Contacts between the two chains:
Residue C20 in chain B contacts residue D19 in chain A (closest heavy-atom distance 4.5 Å).
Residue L37 in chain B is in contact with residue S55 in chain A (closest heavy-atom distance 4.8 Å).
Residue V22 in chain B interacts with residue I54 in chain A (closest heavy-atom distance 4.0 Å).
Residue V22 in chain B contacts residue V39 in chain A (closest heavy-atom distance 4.2 Å).
Residue T17 in chain B is in contact with residue R50 in chain A (closest heavy-atom distance 4.1 Å).
Residue I41 in chain B is in contact with residue C20 in chain A (closest heavy-atom distance 4.5 Å).
Residue D19 in chain B is in contact with residue K42 in chain A (closest heavy-atom distance 4.1 Å).
Residue V39 in chain B interacts with residue I54 in chain A (closest heavy-atom distance 4.2 Å).
Residue S55 in chain B interacts with residue L37 in chain A (closest heavy-atom distance 4.8 Å).
Residue I54 in chain B is in contact with residue V22 in chain A (closest heavy-atom distance 4.0 Å).
Residue V52 in chain B is in contact with residue V22 in chain A (closest heavy-atom distance 4.7 Å).
Residue R50 in chain B contacts residue E16 in chain A (closest heavy-atom distance 4.5 Å).
Residue V39 in chain B interacts with residue V39 in chain A (closest heavy-atom distance 3.1 Å).
Residue A15 in chain B is in contact with residue V52 in chain A (closest heavy-atom distance 4.3 Å).
Residue E16 in chain B is in contact with residue R50 in chain A (closest heavy-atom distance 4.5 Å).
Residue L37 in chain B interacts with residue I54 in chain A (closest heavy-atom distance 3.7 Å).
Residue I54 in chain B contacts residue L37 in chain A (closest heavy-atom distance 3.7 Å).
Residue T17 in chain B is in contact with residue I41 in chain A (closest heavy-atom distance 3.7 Å).
Residue I54 in chain B is in contact with residue I54 in chain A (closest heavy-atom distance 3.4 Å).
Residue V39 in chain B contacts residue C20 in chain A (closest heavy-atom distance 4.9 Å).
Residue V52 in chain B contacts residue A15 in chain A (closest heavy-atom distance 4.3 Å).
Residue D19 in chain B interacts with residue D19 in chain A (closest heavy-atom distance 3.5 Å).
Residue I54 in chain B contacts residue V39 in chain A (closest heavy-atom distance 4.2 Å).
Residue C20 in chain B is in contact with residue C20 in chain A (closest heavy-atom distance 2.0 Å).
Residue R50 in chain B interacts with residue T17 in chain A (closest heavy-atom distance 4.1 Å).
Residue C20 in chain B contacts residue V39 in chain A (closest heavy-atom distance 4.9 Å).
Residue V39 in chain B interacts with residue V22 in chain A (closest heavy-atom distance 4.2 Å).
Residue V22 in chain B contacts residue V52 in chain A (closest heavy-atom distance 4.7 Å).
Residue D19 in chain B interacts with residue C20 in chain A (closest heavy-atom distance 4.5 Å).
Residue I41 in chain B contacts residue T17 in chain A (closest heavy-atom distance 3.7 Å).
Residue C20 in chain B contacts residue I41 in chain A (closest heavy-atom distance 4.5 Å).
Residue K42 in chain B is in contact with residue D19 in chain A (closest heavy-atom distance 4.1 Å).

Sequence of chain B:
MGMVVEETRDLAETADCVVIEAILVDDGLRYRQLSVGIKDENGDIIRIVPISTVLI

These two protein chains interact to form a complex.

Sequence of chain A:
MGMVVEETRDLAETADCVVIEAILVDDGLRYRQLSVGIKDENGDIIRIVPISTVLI